Contacts between the two chains:
Residue C194 in protein 1 contacts residue C7 in protein 2 (closest heavy-atom distance 4.5 Å).
Residue T146 in protein 1 contacts residue L13 in protein 2 (closest heavy-atom distance 2.8 Å).
Residue G221 in protein 1 interacts with residue C7 in protein 2 (closest heavy-atom distance 3.8 Å).
Residue I49 in protein 1 is in contact with residue V4 in protein 2 (closest heavy-atom distance 4.5 Å).
Residue L92 in protein 1 contacts residue P8 in protein 2 (closest heavy-atom distance 4.4 Å).
Residue H46 in protein 1 contacts residue Y6 in protein 2 (closest heavy-atom distance 3.9 Å).
Residue C222 in protein 1 interacts with residue Y6 in protein 2 (closest heavy-atom distance 4.6 Å).
Residue G229 in protein 1 contacts residue Y6 in protein 2 (closest heavy-atom distance 3.3 Å).
Residue R220 in protein 1 is in contact with residue P8 in protein 2 (closest heavy-atom distance 3.5 Å).
Residue Y148 in protein 1 is in contact with residue C12 in protein 2 (closest heavy-atom distance 4.1 Å).
Residue D192 in protein 1 contacts residue Y6 in protein 2 (closest heavy-atom distance 4.1 Å).
Residue T146 in protein 1 contacts residue C12 in protein 2 (closest heavy-atom distance 3.3 Å).
Residue V216 in protein 1 contacts residue Y6 in protein 2 (closest heavy-atom distance 3.5 Å).
Residue C222 in protein 1 contacts residue C7 in protein 2 (closest heavy-atom distance 3.4 Å).
Residue S217 in protein 1 is in contact with residue Y6 in protein 2 (closest heavy-atom distance 3.7 Å).
Residue D50 in protein 1 contacts residue V4 in protein 2 (closest heavy-atom distance 3.3 Å).
Residue G221 in protein 1 contacts residue Y6 in protein 2 (closest heavy-atom distance 3.7 Å).
Residue Q195 in protein 1 interacts with residue N5 in protein 2 (closest heavy-atom distance 3.4 Å).
Residue S217 in protein 1 contacts residue N5 in protein 2 (closest heavy-atom distance 4.7 Å).
Residue Y87 in protein 1 contacts residue V4 in protein 2 (closest heavy-atom distance 4.5 Å).
Residue G196 in protein 1 is in contact with residue Y6 in protein 2 (closest heavy-atom distance 4.9 Å).
Residue S193 in protein 1 interacts with residue Y6 in protein 2 (closest heavy-atom distance 3.6 Å).
Residue W218 in protein 1 is in contact with residue Y6 in protein 2 (closest heavy-atom distance 3.2 Å).
Residue D147 in protein 1 is in contact with residue C12 in protein 2 (closest heavy-atom distance 4.7 Å).
Residue G219 in protein 1 interacts with residue C7 in protein 2 (closest heavy-atom distance 3.0 Å).
Residue G219 in protein 1 contacts residue P8 in protein 2 (closest heavy-atom distance 3.7 Å).
Residue H94 in protein 1 is in contact with residue Y6 in protein 2 (closest heavy-atom distance 4.4 Å).
Residue H46 in protein 1 interacts with residue V4 in protein 2 (closest heavy-atom distance 3.3 Å).
Residue T146 in protein 1 contacts residue V10 in protein 2 (closest heavy-atom distance 3.8 Å).
Residue S145 in protein 1 interacts with residue V10 in protein 2 (closest heavy-atom distance 3.8 Å).
Residue G219 in protein 1 interacts with residue Y6 in protein 2 (closest heavy-atom distance 3.1 Å).
Residue V230 in protein 1 contacts residue Y6 in protein 2 (closest heavy-atom distance 4.0 Å).
Residue Q195 in protein 1 contacts residue Y6 in protein 2 (closest heavy-atom distance 2.9 Å).
Residue H46 in protein 1 interacts with residue N5 in protein 2 (closest heavy-atom distance 3.9 Å).
Residue Q195 in protein 1 is in contact with residue V4 in protein 2 (closest heavy-atom distance 4.9 Å).
Residue C194 in protein 1 contacts residue Y6 in protein 2 (closest heavy-atom distance 3.6 Å).
Residue T91 in protein 1 interacts with residue P8 in protein 2 (closest heavy-atom distance 4.4 Å).
Residue S198 in protein 1 contacts residue Y6 in protein 2 (closest heavy-atom distance 3.4 Å).
Residue P228 in protein 1 contacts residue Y6 in protein 2 (closest heavy-atom distance 5.0 Å).
Residue R220 in protein 1 is in contact with residue C7 in protein 2 (closest heavy-atom distance 3.9 Å).
Residue L92 in protein 1 is in contact with residue Y6 in protein 2 (closest heavy-atom distance 4.9 Å).
Residue S145 in protein 1 contacts residue P11 in protein 2 (closest heavy-atom distance 4.9 Å).
Residue H94 in protein 1 is in contact with residue N5 in protein 2 (closest heavy-atom distance 2.8 Å).
Residue Q195 in protein 1 is in contact with residue C7 in protein 2 (closest heavy-atom distance 3.9 Å).
Residue T146 in protein 1 contacts residue P11 in protein 2 (closest heavy-atom distance 3.7 Å).

Sequence of protein 2:
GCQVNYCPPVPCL

Sequence of protein 1:
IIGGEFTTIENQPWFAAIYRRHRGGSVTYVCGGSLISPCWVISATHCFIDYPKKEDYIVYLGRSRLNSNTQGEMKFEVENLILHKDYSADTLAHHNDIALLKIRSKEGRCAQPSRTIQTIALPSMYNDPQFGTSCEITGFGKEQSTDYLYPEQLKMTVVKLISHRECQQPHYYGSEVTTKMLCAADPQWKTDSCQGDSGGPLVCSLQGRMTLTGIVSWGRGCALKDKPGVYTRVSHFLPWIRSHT

These two protein chains interact to form a complex.